Sequence of chain B:
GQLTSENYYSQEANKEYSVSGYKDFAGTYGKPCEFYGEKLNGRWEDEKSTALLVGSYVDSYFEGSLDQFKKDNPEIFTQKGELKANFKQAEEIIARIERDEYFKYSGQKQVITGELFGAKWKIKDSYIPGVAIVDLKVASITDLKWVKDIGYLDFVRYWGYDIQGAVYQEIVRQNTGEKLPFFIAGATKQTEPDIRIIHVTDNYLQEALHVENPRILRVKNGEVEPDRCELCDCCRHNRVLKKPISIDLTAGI

Residue-level contacts at the interface:
Residue Y110 in chain B contacts residue P256 in chain A (closest heavy-atom distance 4.2 Å).
Residue P202 in chain B contacts residue R248 in chain A (closest heavy-atom distance 3.6 Å).
Residue D104 in chain B is in contact with residue V252 in chain A (closest heavy-atom distance 3.8 Å).
Residue R100 in chain B contacts residue H249 in chain A (closest heavy-atom distance 3.5 Å).
Residue I207 in chain B interacts with residue I259 in chain A (closest heavy-atom distance 4.4 Å).
Residue L153 in chain B contacts residue T263 in chain A (closest heavy-atom distance 4.6 Å).
Residue H208 in chain B contacts residue S258 in chain A (closest heavy-atom distance 3.3 Å).
Residue I206 in chain B contacts residue I257 in chain A (closest heavy-atom distance 2.9 Å).
Residue I206 in chain B interacts with residue K255 in chain A (closest heavy-atom distance 4.6 Å).
Residue I206 in chain B contacts residue L253 in chain A (closest heavy-atom distance 4.2 Å).
Residue R166 in chain B is in contact with residue I259 in chain A (closest heavy-atom distance 3.5 Å).
Residue R205 in chain B contacts residue I257 in chain A (closest heavy-atom distance 3.7 Å).
Residue T151 in chain B interacts with residue L262 in chain A (closest heavy-atom distance 4.7 Å).
Residue V209 in chain B contacts residue I259 in chain A (closest heavy-atom distance 4.2 Å).
Residue I204 in chain B interacts with residue L253 in chain A (closest heavy-atom distance 3.5 Å).
Residue I207 in chain B contacts residue L262 in chain A (closest heavy-atom distance 4.6 Å).
Residue F107 in chain B contacts residue L253 in chain A (closest heavy-atom distance 4.1 Å).
Residue D163 in chain B is in contact with residue T263 in chain A (closest heavy-atom distance 4.2 Å).
Residue E201 in chain B contacts residue H249 in chain A (closest heavy-atom distance 3.4 Å).
Residue I207 in chain B interacts with residue S258 in chain A (closest heavy-atom distance 4.0 Å).
Residue Y161 in chain B interacts with residue I266 in chain A (closest heavy-atom distance 4.5 Å).
Residue R205 in chain B contacts residue L253 in chain A (closest heavy-atom distance 4.2 Å).
Residue E201 in chain B interacts with residue W48 in chain A (closest heavy-atom distance 4.0 Å).
Residue R166 in chain B is in contact with residue T263 in chain A (closest heavy-atom distance 3.8 Å).
Residue Y213 in chain B contacts residue I259 in chain A (closest heavy-atom distance 3.7 Å).
Residue R100 in chain B contacts residue N250 in chain A (closest heavy-atom distance 4.7 Å).
Residue H208 in chain B is in contact with residue I257 in chain A (closest heavy-atom distance 2.7 Å).
Residue H208 in chain B contacts residue P256 in chain A (closest heavy-atom distance 4.5 Å).
Residue E201 in chain B is in contact with residue D245 in chain A (closest heavy-atom distance 3.2 Å).
Residue Y106 in chain B contacts residue P256 in chain A (closest heavy-atom distance 3.0 Å).
Residue L153 in chain B is in contact with residue L262 in chain A (closest heavy-atom distance 3.6 Å).
Residue D104 in chain B is in contact with residue L253 in chain A (closest heavy-atom distance 3.1 Å).
Residue Y106 in chain B is in contact with residue K255 in chain A (closest heavy-atom distance 3.6 Å).
Residue E201 in chain B interacts with residue R248 in chain A (closest heavy-atom distance 2.9 Å).
Residue I207 in chain B contacts residue I257 in chain A (closest heavy-atom distance 3.4 Å).
Residue V165 in chain B is in contact with residue L262 in chain A (closest heavy-atom distance 4.5 Å).
Residue F164 in chain B is in contact with residue L262 in chain A (closest heavy-atom distance 4.2 Å).
Residue Y106 in chain B interacts with residue K254 in chain A (closest heavy-atom distance 3.4 Å).
Residue D203 in chain B is in contact with residue R248 in chain A (closest heavy-atom distance 3.5 Å).
Residue R205 in chain B contacts residue E242 in chain A (closest heavy-atom distance 4.4 Å).
Residue T151 in chain B interacts with residue L243 in chain A (closest heavy-atom distance 4.0 Å).
Residue I206 in chain B interacts with residue P256 in chain A (closest heavy-atom distance 3.4 Å).
Residue D163 in chain B contacts residue L262 in chain A (closest heavy-atom distance 4.0 Å).
Residue D163 in chain B is in contact with residue I259 in chain A (closest heavy-atom distance 3.7 Å).
Residue V165 in chain B is in contact with residue I259 in chain A (closest heavy-atom distance 4.2 Å).
Residue I150 in chain B interacts with residue L262 in chain A (closest heavy-atom distance 3.7 Å).
Residue T200 in chain B interacts with residue D245 in chain A (closest heavy-atom distance 3.6 Å).
Residue Q199 in chain B contacts residue D245 in chain A (closest heavy-atom distance 4.7 Å).
Residue R205 in chain B interacts with residue R251 in chain A (closest heavy-atom distance 3.1 Å).
Residue L153 in chain B contacts residue I266 in chain A (closest heavy-atom distance 3.8 Å).
Residue I204 in chain B contacts residue R251 in chain A (closest heavy-atom distance 3.2 Å).
Residue D104 in chain B interacts with residue R251 in chain A (closest heavy-atom distance 4.3 Å).
Residue H208 in chain B is in contact with residue I259 in chain A (closest heavy-atom distance 4.0 Å).
Residue R100 in chain B is in contact with residue R248 in chain A (closest heavy-atom distance 2.8 Å).
Residue F192 in chain B interacts with residue P256 in chain A (closest heavy-atom distance 4.2 Å).
Residue R103 in chain B contacts residue H249 in chain A (closest heavy-atom distance 2.9 Å).
Residue Y106 in chain B is in contact with residue L253 in chain A (closest heavy-atom distance 3.1 Å).
Residue R100 in chain B contacts residue R251 in chain A (closest heavy-atom distance 3.0 Å).
Residue Q199 in chain B contacts residue R248 in chain A (closest heavy-atom distance 3.4 Å).
Residue D203 in chain B interacts with residue R251 in chain A (closest heavy-atom distance 2.5 Å).

Sequence of chain A:
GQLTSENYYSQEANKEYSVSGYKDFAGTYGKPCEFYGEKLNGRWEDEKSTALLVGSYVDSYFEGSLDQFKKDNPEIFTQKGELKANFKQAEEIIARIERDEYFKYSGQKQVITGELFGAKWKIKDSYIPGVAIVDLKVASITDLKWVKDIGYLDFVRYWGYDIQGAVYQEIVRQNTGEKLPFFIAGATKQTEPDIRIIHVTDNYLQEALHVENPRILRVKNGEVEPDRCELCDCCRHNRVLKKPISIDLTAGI

These two protein chains interact to form a complex.